Sequence of chain A:
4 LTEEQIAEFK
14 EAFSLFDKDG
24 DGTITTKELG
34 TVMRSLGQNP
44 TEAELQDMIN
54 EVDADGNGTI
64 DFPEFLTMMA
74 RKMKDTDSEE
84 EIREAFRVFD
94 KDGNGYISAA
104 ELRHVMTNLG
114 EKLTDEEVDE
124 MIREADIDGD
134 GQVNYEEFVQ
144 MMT

Residue-level contacts at the interface:
Residue M71 in chain A is in contact with residue L19 in chain B (closest heavy-atom distance 4.2 Å).
Residue L18 in chain A interacts with residue T16 in chain B (closest heavy-atom distance 3.8 Å).
Residue E127 in chain A contacts residue R7 in chain B (closest heavy-atom distance 3.0 Å).
Residue A88 in chain A interacts with residue M18 in chain B (closest heavy-atom distance 3.8 Å).
Residue F141 in chain A is in contact with residue I14 in chain B (closest heavy-atom distance 3.8 Å).
Residue E84 in chain A interacts with residue M18 in chain B (closest heavy-atom distance 2.9 Å).
Residue M72 in chain A interacts with residue L19 in chain B (closest heavy-atom distance 3.8 Å).
Residue Q41 in chain A is in contact with residue T21 in chain B (closest heavy-atom distance 4.2 Å).
Residue E11 in chain A is in contact with residue G12 in chain B (closest heavy-atom distance 3.9 Å).
Residue F12 in chain A contacts residue L15 in chain B (closest heavy-atom distance 4.4 Å).
Residue E114 in chain A contacts residue K9 in chain B (closest heavy-atom distance 3.5 Å).
Residue V35 in chain A is in contact with residue T16 in chain B (closest heavy-atom distance 4.4 Å).
Residue E127 in chain A contacts residue A6 in chain B (closest heavy-atom distance 3.7 Å).
Residue E87 in chain A is in contact with residue T21 in chain B (closest heavy-atom distance 3.5 Å).
Residue E14 in chain A interacts with residue K9 in chain B (closest heavy-atom distance 3.1 Å).
Residue M124 in chain A contacts residue F4 in chain B (closest heavy-atom distance 4.2 Å).
Residue L39 in chain A is in contact with residue T17 in chain B (closest heavy-atom distance 4.2 Å).
Residue E114 in chain A interacts with residue A13 in chain B (closest heavy-atom distance 4.3 Å).
Residue M109 in chain A interacts with residue L10 in chain B (closest heavy-atom distance 4.3 Å).
Residue F19 in chain A is in contact with residue L19 in chain B (closest heavy-atom distance 4.2 Å).
Residue E120 in chain A is in contact with residue F4 in chain B (closest heavy-atom distance 3.4 Å).
Residue M124 in chain A interacts with residue A6 in chain B (closest heavy-atom distance 3.5 Å).
Residue E11 in chain A interacts with residue L15 in chain B (closest heavy-atom distance 4.2 Å).
Residue E11 in chain A is in contact with residue K11 in chain B (closest heavy-atom distance 3.6 Å).
Residue M144 in chain A is in contact with residue I14 in chain B (closest heavy-atom distance 3.6 Å).
Residue F68 in chain A interacts with residue L19 in chain B (closest heavy-atom distance 3.8 Å).
Residue F92 in chain A interacts with residue I14 in chain B (closest heavy-atom distance 3.7 Å).
Residue A15 in chain A is in contact with residue T16 in chain B (closest heavy-atom distance 3.3 Å).
Residue E11 in chain A is in contact with residue R8 in chain B (closest heavy-atom distance 3.5 Å).
Residue M124 in chain A interacts with residue K9 in chain B (closest heavy-atom distance 3.8 Å).
Residue M145 in chain A is in contact with residue M18 in chain B (closest heavy-atom distance 3.4 Å).
Residue M145 in chain A is in contact with residue I14 in chain B (closest heavy-atom distance 3.3 Å).
Residue M124 in chain A is in contact with residue L10 in chain B (closest heavy-atom distance 3.5 Å).
Residue F92 in chain A is in contact with residue T17 in chain B (closest heavy-atom distance 3.6 Å).
Residue M109 in chain A contacts residue K9 in chain B (closest heavy-atom distance 4.1 Å).
Residue L18 in chain A contacts residue A13 in chain B (closest heavy-atom distance 3.9 Å).
Residue F92 in chain A interacts with residue A13 in chain B (closest heavy-atom distance 4.1 Å).
Residue F19 in chain A contacts residue T16 in chain B (closest heavy-atom distance 3.8 Å).
Residue A15 in chain A is in contact with residue G12 in chain B (closest heavy-atom distance 3.8 Å).
Residue E14 in chain A contacts residue G12 in chain B (closest heavy-atom distance 3.9 Å).
Residue M36 in chain A interacts with residue A20 in chain B (closest heavy-atom distance 3.5 Å).
Residue V91 in chain A interacts with residue T17 in chain B (closest heavy-atom distance 3.8 Å).
Residue A10 in chain A interacts with residue R8 in chain B (closest heavy-atom distance 3.4 Å).
Residue L105 in chain A contacts residue L10 in chain B (closest heavy-atom distance 4.2 Å).
Residue E123 in chain A contacts residue A6 in chain B (closest heavy-atom distance 3.4 Å).
Residue L18 in chain A contacts residue G12 in chain B (closest heavy-atom distance 4.1 Å).
Residue M144 in chain A interacts with residue L10 in chain B (closest heavy-atom distance 3.8 Å).
Residue A88 in chain A is in contact with residue T17 in chain B (closest heavy-atom distance 3.9 Å).
Residue M72 in chain A is in contact with residue L15 in chain B (closest heavy-atom distance 4.4 Å).
Residue M145 in chain A interacts with residue L15 in chain B (closest heavy-atom distance 3.8 Å).
Residue E14 in chain A interacts with residue R8 in chain B (closest heavy-atom distance 3.3 Å).
Residue L116 in chain A interacts with residue F4 in chain B (closest heavy-atom distance 3.8 Å).
Residue M144 in chain A interacts with residue R7 in chain B (closest heavy-atom distance 3.8 Å).
Residue M144 in chain A is in contact with residue K11 in chain B (closest heavy-atom distance 2.9 Å).
Residue L39 in chain A contacts residue A20 in chain B (closest heavy-atom distance 3.6 Å).
Residue L112 in chain A contacts residue A13 in chain B (closest heavy-atom distance 3.9 Å).
Residue A128 in chain A is in contact with residue L10 in chain B (closest heavy-atom distance 3.8 Å).
Residue E7 in chain A contacts residue R8 in chain B (closest heavy-atom distance 3.2 Å).
Residue Q41 in chain A is in contact with residue A20 in chain B (closest heavy-atom distance 3.7 Å).
Residue M109 in chain A contacts residue A13 in chain B (closest heavy-atom distance 3.9 Å).

Sequence of chain B:
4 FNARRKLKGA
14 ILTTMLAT

The following describes two proteins that form a bound complex.